Sequence of protein 1:
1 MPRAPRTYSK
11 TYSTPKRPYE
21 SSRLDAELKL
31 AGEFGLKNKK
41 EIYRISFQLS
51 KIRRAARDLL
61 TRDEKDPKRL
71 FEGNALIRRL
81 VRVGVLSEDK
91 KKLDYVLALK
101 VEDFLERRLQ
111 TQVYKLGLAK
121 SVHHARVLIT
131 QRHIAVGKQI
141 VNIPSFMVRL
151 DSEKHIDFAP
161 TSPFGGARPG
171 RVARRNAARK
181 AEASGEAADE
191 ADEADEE

Sequence of protein 2:
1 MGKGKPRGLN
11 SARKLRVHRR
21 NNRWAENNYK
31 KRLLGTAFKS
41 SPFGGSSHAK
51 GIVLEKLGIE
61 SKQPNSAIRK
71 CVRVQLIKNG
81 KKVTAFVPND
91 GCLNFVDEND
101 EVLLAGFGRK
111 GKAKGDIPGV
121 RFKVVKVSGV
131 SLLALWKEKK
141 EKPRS

Residue-level contacts at the interface:
Residue A177 in protein 1 contacts residue K81 in protein 2 (closest heavy-atom distance 4.7 Å).

These two protein chains interact to form a complex.